The following describes two proteins that form a bound complex.

Sequence of chain A:
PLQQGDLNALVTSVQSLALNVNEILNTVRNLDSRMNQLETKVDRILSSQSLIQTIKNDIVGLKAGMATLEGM

Sequence of chain B:
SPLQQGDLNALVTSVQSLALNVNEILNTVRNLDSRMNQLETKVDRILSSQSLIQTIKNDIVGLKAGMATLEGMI

Residue-level contacts at the interface:
Residue L200 in chain B interacts with residue L205 in chain A (closest heavy-atom distance 3.6 Å).
Residue Q201 in chain B contacts residue D204 in chain A (closest heavy-atom distance 4.7 Å).
Residue D256 in chain B is in contact with residue V258 in chain A (closest heavy-atom distance 4.2 Å).
Residue I243 in chain B interacts with residue L244 in chain A (closest heavy-atom distance 3.7 Å).
Residue L249 in chain B interacts with residue I250 in chain A (closest heavy-atom distance 4.2 Å).
Residue T252 in chain B contacts residue K254 in chain A (closest heavy-atom distance 4.3 Å).
Residue S211 in chain B is in contact with residue V212 in chain A (closest heavy-atom distance 3.6 Å).
Residue L215 in chain B interacts with residue A216 in chain A (closest heavy-atom distance 3.6 Å).
Residue S246 in chain B is in contact with residue I250 in chain A (closest heavy-atom distance 4.3 Å).
Residue V219 in chain B is in contact with residue L215 in chain A (closest heavy-atom distance 4.5 Å).
Residue L208 in chain B interacts with residue L208 in chain A (closest heavy-atom distance 3.5 Å).
Residue K239 in chain B contacts residue V240 in chain A (closest heavy-atom distance 3.5 Å).
Residue D204 in chain B is in contact with residue L208 in chain A (closest heavy-atom distance 4.0 Å).
Residue V212 in chain B contacts residue V212 in chain A (closest heavy-atom distance 3.5 Å).
Residue V219 in chain B interacts with residue V219 in chain A (closest heavy-atom distance 3.5 Å).
Residue L215 in chain B contacts residue V219 in chain A (closest heavy-atom distance 3.4 Å).
Residue I222 in chain B is in contact with residue V226 in chain A (closest heavy-atom distance 3.8 Å).
Residue I250 in chain B contacts residue I253 in chain A (closest heavy-atom distance 4.5 Å).
Residue L260 in chain B interacts with residue K261 in chain A (closest heavy-atom distance 3.8 Å).
Residue L229 in chain B is in contact with residue D230 in chain A (closest heavy-atom distance 3.2 Å).
Residue M264 in chain B contacts residue M264 in chain A (closest heavy-atom distance 3.6 Å).
Residue L267 in chain B interacts with residue M264 in chain A (closest heavy-atom distance 3.6 Å).
Residue L229 in chain B is in contact with residue M233 in chain A (closest heavy-atom distance 3.5 Å).
Residue L229 in chain B interacts with residue L229 in chain A (closest heavy-atom distance 4.8 Å).
Residue T225 in chain B is in contact with residue D230 in chain A (closest heavy-atom distance 4.6 Å).
Residue N218 in chain B interacts with residue L223 in chain A (closest heavy-atom distance 3.3 Å).
Residue L215 in chain B contacts residue L215 in chain A (closest heavy-atom distance 3.8 Å).
Residue I253 in chain B contacts residue K254 in chain A (closest heavy-atom distance 3.5 Å).
Residue D256 in chain B interacts with residue K261 in chain A (closest heavy-atom distance 2.3 Å).
Residue L236 in chain B interacts with residue M233 in chain A (closest heavy-atom distance 4.1 Å).
Residue K239 in chain B is in contact with residue L244 in chain A (closest heavy-atom distance 4.6 Å).
Residue D204 in chain B is in contact with residue D204 in chain A (closest heavy-atom distance 3.2 Å).
Residue D256 in chain B interacts with residue K254 in chain A (closest heavy-atom distance 2.3 Å).
Residue I250 in chain B contacts residue I250 in chain A (closest heavy-atom distance 3.5 Å).
Residue D204 in chain B contacts residue L205 in chain A (closest heavy-atom distance 3.2 Å).
Residue R242 in chain B contacts residue L244 in chain A (closest heavy-atom distance 4.5 Å).
Residue N218 in chain B interacts with residue V219 in chain A (closest heavy-atom distance 3.5 Å).
Residue G263 in chain B contacts residue M264 in chain A (closest heavy-atom distance 4.0 Å).
Residue Q247 in chain B contacts residue Q247 in chain A (closest heavy-atom distance 3.2 Å).
Residue L200 in chain B contacts residue L200 in chain A (closest heavy-atom distance 3.5 Å).
Residue L208 in chain B contacts residue V212 in chain A (closest heavy-atom distance 3.5 Å).
Residue L200 in chain B is in contact with residue D204 in chain A (closest heavy-atom distance 4.1 Å).
Residue L260 in chain B interacts with residue I257 in chain A (closest heavy-atom distance 3.8 Å).
Residue L236 in chain B interacts with residue L236 in chain A (closest heavy-atom distance 4.1 Å).
Residue D256 in chain B contacts residue I257 in chain A (closest heavy-atom distance 3.3 Å).
Residue L260 in chain B is in contact with residue M264 in chain A (closest heavy-atom distance 3.6 Å).
Residue S246 in chain B contacts residue Q247 in chain A (closest heavy-atom distance 3.0 Å).
Residue I243 in chain B is in contact with residue Q247 in chain A (closest heavy-atom distance 4.8 Å).
Residue R232 in chain B contacts residue E237 in chain A (closest heavy-atom distance 2.7 Å).
Residue I253 in chain B contacts residue I257 in chain A (closest heavy-atom distance 3.6 Å).
Residue L236 in chain B interacts with residue E237 in chain A (closest heavy-atom distance 3.9 Å).
Residue I253 in chain B is in contact with residue I253 in chain A (closest heavy-atom distance 3.8 Å).
Residue V212 in chain B interacts with residue L215 in chain A (closest heavy-atom distance 4.2 Å).
Residue I243 in chain B interacts with residue I243 in chain A (closest heavy-atom distance 3.6 Å).
Residue L229 in chain B interacts with residue V226 in chain A (closest heavy-atom distance 4.4 Å).
Residue L260 in chain B contacts residue L260 in chain A (closest heavy-atom distance 4.1 Å).
Residue L208 in chain B is in contact with residue V209 in chain A (closest heavy-atom distance 4.7 Å).
Residue I257 in chain B interacts with residue I257 in chain A (closest heavy-atom distance 3.6 Å).
Residue I222 in chain B is in contact with residue L223 in chain A (closest heavy-atom distance 3.5 Å).
Residue L267 in chain B is in contact with residue L267 in chain A (closest heavy-atom distance 3.6 Å).